Sequence of chain A:
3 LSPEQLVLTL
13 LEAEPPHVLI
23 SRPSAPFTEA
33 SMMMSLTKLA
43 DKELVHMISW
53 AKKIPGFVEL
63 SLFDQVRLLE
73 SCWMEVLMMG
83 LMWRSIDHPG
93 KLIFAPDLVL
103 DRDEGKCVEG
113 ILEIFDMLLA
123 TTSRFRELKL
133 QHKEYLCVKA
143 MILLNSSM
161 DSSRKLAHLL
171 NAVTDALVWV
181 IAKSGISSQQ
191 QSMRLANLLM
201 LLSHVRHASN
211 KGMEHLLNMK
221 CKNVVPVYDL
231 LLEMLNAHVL

This data describes a binding interaction between two proteins.

Sequence of chain B:
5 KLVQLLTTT

Interface contacts:
Residue K54 in chain A is in contact with residue T11 in chain B (closest heavy-atom distance 4.7 Å).
Residue I50 in chain A interacts with residue L10 in chain B (closest heavy-atom distance 3.6 Å).
Residue K54 in chain A interacts with residue T13 in chain B (closest heavy-atom distance 3.9 Å).
Residue E233 in chain A is in contact with residue V7 in chain B (closest heavy-atom distance 4.2 Å).
Residue V68 in chain A contacts residue V7 in chain B (closest heavy-atom distance 4.3 Å).
Residue L71 in chain A interacts with residue L6 in chain B (closest heavy-atom distance 4.4 Å).
Residue L64 in chain A is in contact with residue V7 in chain B (closest heavy-atom distance 4.3 Å).
Residue V68 in chain A interacts with residue L10 in chain B (closest heavy-atom distance 3.9 Å).
Residue E72 in chain A contacts residue L6 in chain B (closest heavy-atom distance 4.1 Å).
Residue I50 in chain A contacts residue L9 in chain B (closest heavy-atom distance 3.7 Å).
Residue F59 in chain A interacts with residue L10 in chain B (closest heavy-atom distance 4.4 Å).
Residue K54 in chain A contacts residue L10 in chain B (closest heavy-atom distance 2.8 Å).
Residue L230 in chain A interacts with residue K5 in chain B (closest heavy-atom distance 4.1 Å).
Residue L230 in chain A contacts residue L9 in chain B (closest heavy-atom distance 3.9 Å).
Residue D229 in chain A is in contact with residue K5 in chain B (closest heavy-atom distance 4.6 Å).
Residue M234 in chain A interacts with residue L6 in chain B (closest heavy-atom distance 3.5 Å).
Residue K54 in chain A interacts with residue L9 in chain B (closest heavy-atom distance 4.2 Å).
Residue Q67 in chain A is in contact with residue L10 in chain B (closest heavy-atom distance 3.8 Å).
Residue V68 in chain A contacts residue L6 in chain B (closest heavy-atom distance 4.0 Å).
Residue E233 in chain A is in contact with residue L6 in chain B (closest heavy-atom distance 2.8 Å).
Residue L71 in chain A contacts residue L10 in chain B (closest heavy-atom distance 3.9 Å).
Residue L64 in chain A contacts residue T11 in chain B (closest heavy-atom distance 3.4 Å).
Residue V47 in chain A interacts with residue L9 in chain B (closest heavy-atom distance 4.2 Å).
Residue L64 in chain A is in contact with residue L10 in chain B (closest heavy-atom distance 4.6 Å).
Residue I50 in chain A is in contact with residue L6 in chain B (closest heavy-atom distance 3.6 Å).
Residue E233 in chain A is in contact with residue K5 in chain B (closest heavy-atom distance 3.1 Å).
Residue L230 in chain A is in contact with residue L6 in chain B (closest heavy-atom distance 4.3 Å).